Sequence of the second protein:
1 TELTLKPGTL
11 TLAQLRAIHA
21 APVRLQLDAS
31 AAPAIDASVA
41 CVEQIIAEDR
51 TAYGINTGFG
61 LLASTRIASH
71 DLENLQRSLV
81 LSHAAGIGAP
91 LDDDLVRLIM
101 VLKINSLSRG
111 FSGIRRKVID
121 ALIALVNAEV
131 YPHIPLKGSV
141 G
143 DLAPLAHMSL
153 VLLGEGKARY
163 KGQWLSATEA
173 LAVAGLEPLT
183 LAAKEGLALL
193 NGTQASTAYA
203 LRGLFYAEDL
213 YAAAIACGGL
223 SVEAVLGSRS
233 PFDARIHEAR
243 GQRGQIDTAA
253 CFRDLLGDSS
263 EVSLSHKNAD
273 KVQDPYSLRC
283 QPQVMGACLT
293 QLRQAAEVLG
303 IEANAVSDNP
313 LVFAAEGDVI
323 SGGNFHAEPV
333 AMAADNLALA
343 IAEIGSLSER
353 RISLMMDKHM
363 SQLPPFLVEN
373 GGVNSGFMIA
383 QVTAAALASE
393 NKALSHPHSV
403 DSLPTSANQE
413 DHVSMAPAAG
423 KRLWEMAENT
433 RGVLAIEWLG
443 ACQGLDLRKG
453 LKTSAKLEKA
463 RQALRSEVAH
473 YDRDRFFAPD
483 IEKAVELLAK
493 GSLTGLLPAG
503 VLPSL

Sequence of the first protein:
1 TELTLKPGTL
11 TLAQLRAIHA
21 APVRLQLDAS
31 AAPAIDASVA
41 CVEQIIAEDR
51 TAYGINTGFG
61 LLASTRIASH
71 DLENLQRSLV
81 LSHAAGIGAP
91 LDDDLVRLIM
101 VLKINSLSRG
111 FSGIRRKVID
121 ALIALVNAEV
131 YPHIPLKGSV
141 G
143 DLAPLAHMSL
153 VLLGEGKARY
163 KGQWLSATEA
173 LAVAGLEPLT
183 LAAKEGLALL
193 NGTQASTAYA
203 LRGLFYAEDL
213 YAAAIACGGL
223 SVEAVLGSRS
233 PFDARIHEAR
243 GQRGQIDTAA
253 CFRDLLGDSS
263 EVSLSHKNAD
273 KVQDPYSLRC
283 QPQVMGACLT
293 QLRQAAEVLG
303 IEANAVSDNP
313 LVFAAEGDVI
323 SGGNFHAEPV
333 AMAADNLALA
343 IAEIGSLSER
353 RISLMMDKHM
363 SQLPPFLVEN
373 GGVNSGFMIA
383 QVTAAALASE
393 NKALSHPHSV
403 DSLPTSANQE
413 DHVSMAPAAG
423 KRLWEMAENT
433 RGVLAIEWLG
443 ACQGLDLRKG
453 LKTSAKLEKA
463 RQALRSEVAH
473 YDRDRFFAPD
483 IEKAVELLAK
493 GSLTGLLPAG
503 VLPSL

The following describes two proteins that form a bound complex.

Contacts between the two chains:
Residue R237 in the first protein interacts with residue E318 in the second protein (closest heavy-atom distance 2.9 Å).
Residue Q411 in the first protein contacts residue Y278 in the second protein (closest heavy-atom distance 3.3 Å).
Residue Y278 in the first protein is in contact with residue Q411 in the second protein (closest heavy-atom distance 3.3 Å).
Residue M334 in the first protein interacts with residue Q293 in the second protein (closest heavy-atom distance 3.2 Å).
Residue E345 in the first protein interacts with residue E330 in the second protein (closest heavy-atom distance 2.4 Å).
Residue E345 in the first protein interacts with residue H414 in the second protein (closest heavy-atom distance 2.9 Å).
Residue V402 in the first protein interacts with residue K394 in the second protein (closest heavy-atom distance 3.2 Å).
Residue I238 in the first protein is in contact with residue N326 in the second protein (closest heavy-atom distance 2.9 Å).
Residue N326 in the first protein contacts residue Q247 in the second protein (closest heavy-atom distance 3.1 Å).
Residue Q293 in the first protein contacts residue N338 in the second protein (closest heavy-atom distance 2.9 Å).
Residue H414 in the first protein interacts with residue E345 in the second protein (closest heavy-atom distance 2.9 Å).
Residue E318 in the first protein is in contact with residue R237 in the second protein (closest heavy-atom distance 2.9 Å).
Residue R237 in the first protein contacts residue D320 in the second protein (closest heavy-atom distance 3.0 Å).
Residue S323 in the first protein contacts residue Q275 in the second protein (closest heavy-atom distance 2.4 Å).
Residue D320 in the first protein contacts residue R237 in the second protein (closest heavy-atom distance 3.0 Å).
Residue Q285 in the first protein contacts residue N326 in the second protein (closest heavy-atom distance 3.0 Å).
Residue Q244 in the first protein contacts residue E304 in the second protein (closest heavy-atom distance 3.2 Å).
Residue E345 in the first protein contacts residue S401 in the second protein (closest heavy-atom distance 3.0 Å).
Residue Y278 in the first protein is in contact with residue D413 in the second protein (closest heavy-atom distance 3.3 Å).
Residue N326 in the first protein interacts with residue I238 in the second protein (closest heavy-atom distance 2.9 Å).
Residue H398 in the first protein contacts residue H398 in the second protein (closest heavy-atom distance 3.0 Å).
Residue R109 in the first protein is in contact with residue A241 in the second protein (closest heavy-atom distance 3.1 Å).
Residue D413 in the first protein is in contact with residue S279 in the second protein (closest heavy-atom distance 2.6 Å).
Residue Q285 in the first protein interacts with residue G325 in the second protein (closest heavy-atom distance 3.2 Å).
Residue Q293 in the first protein interacts with residue M334 in the second protein (closest heavy-atom distance 3.2 Å).
Residue N338 in the first protein contacts residue N338 in the second protein (closest heavy-atom distance 3.2 Å).
Residue R281 in the first protein interacts with residue G324 in the second protein (closest heavy-atom distance 3.1 Å).
Residue Q411 in the first protein interacts with residue M362 in the second protein (closest heavy-atom distance 2.9 Å).
Residue R242 in the first protein is in contact with residue H328 in the second protein (closest heavy-atom distance 2.8 Å).
Residue K394 in the first protein is in contact with residue V402 in the second protein (closest heavy-atom distance 3.2 Å).
Residue R242 in the first protein is in contact with residue E304 in the second protein (closest heavy-atom distance 2.9 Å).
Residue E304 in the first protein contacts residue R242 in the second protein (closest heavy-atom distance 2.9 Å).
Residue N326 in the first protein contacts residue Q285 in the second protein (closest heavy-atom distance 3.0 Å).
Residue R237 in the first protein interacts with residue I322 in the second protein (closest heavy-atom distance 3.1 Å).
Residue Q244 in the first protein interacts with residue V300 in the second protein (closest heavy-atom distance 3.0 Å).
Residue Q247 in the first protein contacts residue N326 in the second protein (closest heavy-atom distance 3.1 Å).
Residue S401 in the first protein contacts residue E345 in the second protein (closest heavy-atom distance 3.0 Å).
Residue V308 in the first protein is in contact with residue A241 in the second protein (closest heavy-atom distance 2.9 Å).
Residue H328 in the first protein contacts residue R242 in the second protein (closest heavy-atom distance 2.8 Å).
Residue Y53 in the first protein contacts residue Q275 in the second protein (closest heavy-atom distance 2.9 Å).
Residue Q296 in the first protein interacts with residue Q296 in the second protein (closest heavy-atom distance 3.1 Å).
Residue Q275 in the first protein interacts with residue Y53 in the second protein (closest heavy-atom distance 2.9 Å).
Residue S279 in the first protein is in contact with residue D413 in the second protein (closest heavy-atom distance 2.6 Å).
Residue E304 in the first protein contacts residue Q244 in the second protein (closest heavy-atom distance 3.2 Å).
Residue N338 in the first protein interacts with residue Q293 in the second protein (closest heavy-atom distance 2.9 Å).
Residue Q411 in the first protein contacts residue P277 in the second protein (closest heavy-atom distance 3.3 Å).
Residue I322 in the first protein contacts residue R237 in the second protein (closest heavy-atom distance 3.1 Å).
Residue P399 in the first protein is in contact with residue S397 in the second protein (closest heavy-atom distance 3.2 Å).
Residue S397 in the first protein contacts residue P399 in the second protein (closest heavy-atom distance 3.2 Å).
Residue G324 in the first protein is in contact with residue R281 in the second protein (closest heavy-atom distance 3.1 Å).
Residue E412 in the first protein interacts with residue Y278 in the second protein (closest heavy-atom distance 3.0 Å).
Residue Y278 in the first protein interacts with residue E412 in the second protein (closest heavy-atom distance 3.0 Å).
Residue E330 in the first protein interacts with residue E345 in the second protein (closest heavy-atom distance 2.4 Å).
Residue V300 in the first protein interacts with residue Q244 in the second protein (closest heavy-atom distance 3.0 Å).
Residue G325 in the first protein is in contact with residue Q285 in the second protein (closest heavy-atom distance 3.2 Å).
Residue Q275 in the first protein is in contact with residue S323 in the second protein (closest heavy-atom distance 2.4 Å).
Residue A241 in the first protein interacts with residue V308 in the second protein (closest heavy-atom distance 2.9 Å).
Residue M362 in the first protein interacts with residue Q411 in the second protein (closest heavy-atom distance 2.9 Å).
Residue A241 in the first protein interacts with residue R109 in the second protein (closest heavy-atom distance 3.1 Å).
Residue P277 in the first protein is in contact with residue Q411 in the second protein (closest heavy-atom distance 3.3 Å).